This data describes a binding interaction between two proteins.

Contacts between the two chains:
Residue A73 in chain B contacts residue Y55 in chain A (closest heavy-atom distance 4.2 Å).
Residue Y74 in chain B interacts with residue F53 in chain A (closest heavy-atom distance 3.6 Å).
Residue E69 in chain B is in contact with residue S46 in chain A (closest heavy-atom distance 4.1 Å).
Residue A70 in chain B interacts with residue I49 in chain A (closest heavy-atom distance 3.7 Å).
Residue A70 in chain B interacts with residue F53 in chain A (closest heavy-atom distance 4.2 Å).
Residue E69 in chain B is in contact with residue I49 in chain A (closest heavy-atom distance 3.7 Å).
Residue A73 in chain B interacts with residue F53 in chain A (closest heavy-atom distance 3.7 Å).
Residue A66 in chain B contacts residue I49 in chain A (closest heavy-atom distance 3.6 Å).
Residue V76 in chain B interacts with residue Y55 in chain A (closest heavy-atom distance 4.2 Å).

Sequence of chain B:
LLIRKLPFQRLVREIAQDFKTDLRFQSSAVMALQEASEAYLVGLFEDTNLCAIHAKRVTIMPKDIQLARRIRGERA

Sequence of chain A:
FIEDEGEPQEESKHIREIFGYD